Sequence of chain A:
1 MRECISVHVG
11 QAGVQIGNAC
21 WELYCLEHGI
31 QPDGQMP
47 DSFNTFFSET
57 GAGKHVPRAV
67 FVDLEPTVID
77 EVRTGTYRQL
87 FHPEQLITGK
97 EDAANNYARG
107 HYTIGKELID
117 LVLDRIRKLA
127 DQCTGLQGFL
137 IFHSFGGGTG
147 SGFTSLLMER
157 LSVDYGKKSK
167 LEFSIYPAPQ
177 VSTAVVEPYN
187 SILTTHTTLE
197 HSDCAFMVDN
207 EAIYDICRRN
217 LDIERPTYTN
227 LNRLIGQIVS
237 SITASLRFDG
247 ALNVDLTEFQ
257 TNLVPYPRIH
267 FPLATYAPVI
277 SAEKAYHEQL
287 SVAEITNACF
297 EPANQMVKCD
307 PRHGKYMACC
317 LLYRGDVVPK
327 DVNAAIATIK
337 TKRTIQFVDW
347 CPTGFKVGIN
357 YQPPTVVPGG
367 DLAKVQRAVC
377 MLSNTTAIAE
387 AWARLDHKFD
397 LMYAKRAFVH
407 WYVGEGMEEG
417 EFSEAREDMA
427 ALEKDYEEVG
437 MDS

Contacts between the two chains:
Residue A330 in chain A is in contact with residue I19 in chain B (closest heavy-atom distance 3.3 Å).
Residue A289 in chain A is in contact with residue I19 in chain B (closest heavy-atom distance 5.0 Å).
Residue T334 in chain A is in contact with residue I19 in chain B (closest heavy-atom distance 3.7 Å).
Residue R373 in chain A interacts with residue K22 in chain B (closest heavy-atom distance 4.8 Å).
Residue Q285 in chain A is in contact with residue Y23 in chain B (closest heavy-atom distance 5.0 Å).
Residue N329 in chain A is in contact with residue W17 in chain B (closest heavy-atom distance 4.8 Å).
Residue Q285 in chain A is in contact with residue T21 in chain B (closest heavy-atom distance 3.8 Å).
Residue A330 in chain A is in contact with residue W17 in chain B (closest heavy-atom distance 4.5 Å).
Residue A331 in chain A is in contact with residue I19 in chain B (closest heavy-atom distance 4.5 Å).
Residue Q285 in chain A is in contact with residue K22 in chain B (closest heavy-atom distance 4.7 Å).
Residue A333 in chain A contacts residue W17 in chain B (closest heavy-atom distance 3.5 Å).

This data describes a binding interaction between two proteins.

Sequence of chain B:
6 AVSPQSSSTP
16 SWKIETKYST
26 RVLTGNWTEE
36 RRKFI